Sequence of protein 1:
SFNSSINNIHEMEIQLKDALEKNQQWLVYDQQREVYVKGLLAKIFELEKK

Interface contacts:
Residue V41 in protein 2 contacts residue R37 in protein 1 (closest heavy-atom distance 4.3 Å).
Residue A23 in protein 2 interacts with residue L24 in protein 1 (closest heavy-atom distance 3.9 Å).
Residue L45 in protein 2 interacts with residue Y40 in protein 1 (closest heavy-atom distance 3.9 Å).
Residue E38 in protein 2 contacts residue Y33 in protein 1 (closest heavy-atom distance 4.3 Å).
Residue K47 in protein 2 is in contact with residue E52 in protein 1 (closest heavy-atom distance 4.1 Å).
Residue I48 in protein 2 is in contact with residue I48 in protein 1 (closest heavy-atom distance 3.5 Å).
Residue W30 in protein 2 contacts residue L31 in protein 1 (closest heavy-atom distance 3.5 Å).
Residue R37 in protein 2 interacts with residue V41 in protein 1 (closest heavy-atom distance 4.2 Å).
Residue L51 in protein 2 contacts residue E52 in protein 1 (closest heavy-atom distance 3.9 Å).
Residue Y33 in protein 2 contacts residue E38 in protein 1 (closest heavy-atom distance 3.7 Å).
Residue Q19 in protein 2 is in contact with residue L20 in protein 1 (closest heavy-atom distance 3.7 Å).
Residue L44 in protein 2 is in contact with residue L44 in protein 1 (closest heavy-atom distance 3.9 Å).
Residue K47 in protein 2 interacts with residue I48 in protein 1 (closest heavy-atom distance 4.0 Å).
Residue E38 in protein 2 contacts residue R37 in protein 1 (closest heavy-atom distance 2.8 Å).
Residue V41 in protein 2 contacts residue L44 in protein 1 (closest heavy-atom distance 4.0 Å).
Residue L51 in protein 2 interacts with residue I48 in protein 1 (closest heavy-atom distance 3.7 Å).
Residue N27 in protein 2 is in contact with residue K26 in protein 1 (closest heavy-atom distance 3.9 Å).
Residue L20 in protein 2 is in contact with residue L20 in protein 1 (closest heavy-atom distance 3.6 Å).
Residue M16 in protein 2 contacts residue M16 in protein 1 (closest heavy-atom distance 3.7 Å).
Residue E52 in protein 2 is in contact with residue K47 in protein 1 (closest heavy-atom distance 3.5 Å).
Residue L24 in protein 2 is in contact with residue A23 in protein 1 (closest heavy-atom distance 4.2 Å).
Residue L45 in protein 2 interacts with residue L44 in protein 1 (closest heavy-atom distance 4.1 Å).
Residue M16 in protein 2 contacts residue L20 in protein 1 (closest heavy-atom distance 4.0 Å).
Residue M16 in protein 2 interacts with residue I13 in protein 1 (closest heavy-atom distance 4.5 Å).
Residue W30 in protein 2 is in contact with residue D34 in protein 1 (closest heavy-atom distance 3.2 Å).
Residue I13 in protein 2 contacts residue M16 in protein 1 (closest heavy-atom distance 3.9 Å).
Residue N27 in protein 2 interacts with residue N27 in protein 1 (closest heavy-atom distance 2.8 Å).
Residue L44 in protein 2 is in contact with residue L45 in protein 1 (closest heavy-atom distance 3.8 Å).
Residue L20 in protein 2 interacts with residue A23 in protein 1 (closest heavy-atom distance 4.2 Å).
Residue I48 in protein 2 is in contact with residue K47 in protein 1 (closest heavy-atom distance 3.6 Å).
Residue Y40 in protein 2 is in contact with residue V41 in protein 1 (closest heavy-atom distance 3.8 Å).
Residue A23 in protein 2 contacts residue A23 in protein 1 (closest heavy-atom distance 3.9 Å).
Residue L20 in protein 2 interacts with residue M16 in protein 1 (closest heavy-atom distance 3.7 Å).
Residue E52 in protein 2 interacts with residue L51 in protein 1 (closest heavy-atom distance 3.9 Å).
Residue N27 in protein 2 is in contact with residue W30 in protein 1 (closest heavy-atom distance 3.9 Å).
Residue I48 in protein 2 is in contact with residue L44 in protein 1 (closest heavy-atom distance 3.8 Å).
Residue Y40 in protein 2 interacts with residue L45 in protein 1 (closest heavy-atom distance 3.8 Å).
Residue M16 in protein 2 contacts residue E17 in protein 1 (closest heavy-atom distance 3.9 Å).
Residue L44 in protein 2 interacts with residue I48 in protein 1 (closest heavy-atom distance 3.6 Å).
Residue Y33 in protein 2 contacts residue D34 in protein 1 (closest heavy-atom distance 3.3 Å).
Residue K26 in protein 2 interacts with residue N27 in protein 1 (closest heavy-atom distance 4.1 Å).
Residue R37 in protein 2 is in contact with residue R37 in protein 1 (closest heavy-atom distance 3.7 Å).
Residue T55 in protein 2 interacts with residue K54 in protein 1 (closest heavy-atom distance 4.4 Å).
Residue L44 in protein 2 interacts with residue V41 in protein 1 (closest heavy-atom distance 4.2 Å).
Residue V41 in protein 2 is in contact with residue V41 in protein 1 (closest heavy-atom distance 3.9 Å).
Residue W30 in protein 2 is in contact with residue N27 in protein 1 (closest heavy-atom distance 3.8 Å).
Residue D34 in protein 2 contacts residue W30 in protein 1 (closest heavy-atom distance 3.8 Å).
Residue L51 in protein 2 is in contact with residue L51 in protein 1 (closest heavy-atom distance 3.9 Å).
Residue I13 in protein 2 interacts with residue I13 in protein 1 (closest heavy-atom distance 3.5 Å).
Residue N27 in protein 2 interacts with residue A23 in protein 1 (closest heavy-atom distance 2.9 Å).
Residue D34 in protein 2 interacts with residue Y33 in protein 1 (closest heavy-atom distance 3.0 Å).
Residue I48 in protein 2 contacts residue L51 in protein 1 (closest heavy-atom distance 3.7 Å).
Residue R37 in protein 2 contacts residue D34 in protein 1 (closest heavy-atom distance 2.7 Å).
Residue E17 in protein 2 is in contact with residue M16 in protein 1 (closest heavy-atom distance 3.8 Å).
Residue L20 in protein 2 contacts residue Q19 in protein 1 (closest heavy-atom distance 3.5 Å).
Residue R37 in protein 2 interacts with residue Y33 in protein 1 (closest heavy-atom distance 4.3 Å).
Residue W30 in protein 2 interacts with residue W30 in protein 1 (closest heavy-atom distance 3.5 Å).
Residue V41 in protein 2 contacts residue Y40 in protein 1 (closest heavy-atom distance 3.9 Å).
Residue L31 in protein 2 interacts with residue W30 in protein 1 (closest heavy-atom distance 4.2 Å).
Residue R37 in protein 2 interacts with residue E38 in protein 1 (closest heavy-atom distance 3.0 Å).

This data describes a binding interaction between two proteins.

Sequence of protein 2:
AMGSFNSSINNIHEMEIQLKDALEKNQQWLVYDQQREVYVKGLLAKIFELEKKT